This data describes a binding interaction between two proteins.

Contacts between the two chains:
Residue V78 in the first protein is in contact with residue L16 in the second protein (closest heavy-atom distance 3.3 Å).
Residue V78 in the first protein contacts residue H17 in the second protein (closest heavy-atom distance 4.5 Å).
Residue V78 in the first protein interacts with residue L20 in the second protein (closest heavy-atom distance 3.6 Å).
Residue Q77 in the first protein interacts with residue L20 in the second protein (closest heavy-atom distance 3.6 Å).
Residue E233 in the first protein interacts with residue I15 in the second protein (closest heavy-atom distance 2.7 Å).
Residue L74 in the first protein is in contact with residue L20 in the second protein (closest heavy-atom distance 3.6 Å).
Residue L74 in the first protein contacts residue Q21 in the second protein (closest heavy-atom distance 3.5 Å).
Residue F230 in the first protein is in contact with residue L19 in the second protein (closest heavy-atom distance 3.3 Å).
Residue L81 in the first protein is in contact with residue L20 in the second protein (closest heavy-atom distance 4.0 Å).
Residue L74 in the first protein contacts residue H17 in the second protein (closest heavy-atom distance 3.3 Å).
Residue K64 in the first protein contacts residue Q21 in the second protein (closest heavy-atom distance 4.8 Å).
Residue R82 in the first protein contacts residue L16 in the second protein (closest heavy-atom distance 3.9 Å).
Residue E233 in the first protein interacts with residue K14 in the second protein (closest heavy-atom distance 2.8 Å).
Residue F69 in the first protein is in contact with residue L20 in the second protein (closest heavy-atom distance 4.1 Å).
Residue F57 in the first protein is in contact with residue I15 in the second protein (closest heavy-atom distance 4.2 Å).
Residue V60 in the first protein interacts with residue L19 in the second protein (closest heavy-atom distance 3.8 Å).
Residue F230 in the first protein interacts with residue I15 in the second protein (closest heavy-atom distance 3.7 Å).
Residue L81 in the first protein contacts residue L16 in the second protein (closest heavy-atom distance 4.1 Å).
Residue K64 in the first protein is in contact with residue L19 in the second protein (closest heavy-atom distance 3.2 Å).
Residue V60 in the first protein contacts residue L16 in the second protein (closest heavy-atom distance 4.1 Å).
Residue F57 in the first protein interacts with residue L19 in the second protein (closest heavy-atom distance 3.8 Å).
Residue V60 in the first protein is in contact with residue L20 in the second protein (closest heavy-atom distance 3.6 Å).
Residue M234 in the first protein interacts with residue L16 in the second protein (closest heavy-atom distance 4.4 Å).
Residue F230 in the first protein interacts with residue L16 in the second protein (closest heavy-atom distance 3.6 Å).
Residue E233 in the first protein is in contact with residue L16 in the second protein (closest heavy-atom distance 2.9 Å).
Residue K64 in the first protein is in contact with residue L20 in the second protein (closest heavy-atom distance 3.3 Å).
Residue K64 in the first protein contacts residue E22 in the second protein (closest heavy-atom distance 3.6 Å).
Residue T229 in the first protein contacts residue I15 in the second protein (closest heavy-atom distance 3.9 Å).
Residue E233 in the first protein interacts with residue H17 in the second protein (closest heavy-atom distance 4.8 Å).
Residue D75 in the first protein is in contact with residue H17 in the second protein (closest heavy-atom distance 4.2 Å).

Sequence of the first protein:
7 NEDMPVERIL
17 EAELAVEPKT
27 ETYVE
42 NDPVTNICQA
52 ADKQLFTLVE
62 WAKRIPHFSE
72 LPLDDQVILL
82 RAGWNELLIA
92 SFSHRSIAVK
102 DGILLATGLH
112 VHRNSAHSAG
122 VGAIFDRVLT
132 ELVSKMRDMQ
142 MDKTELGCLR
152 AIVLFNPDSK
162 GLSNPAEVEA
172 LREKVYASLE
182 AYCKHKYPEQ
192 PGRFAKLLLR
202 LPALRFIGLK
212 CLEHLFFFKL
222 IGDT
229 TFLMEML

Sequence of the second protein:
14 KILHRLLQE